Sequence of the second protein:
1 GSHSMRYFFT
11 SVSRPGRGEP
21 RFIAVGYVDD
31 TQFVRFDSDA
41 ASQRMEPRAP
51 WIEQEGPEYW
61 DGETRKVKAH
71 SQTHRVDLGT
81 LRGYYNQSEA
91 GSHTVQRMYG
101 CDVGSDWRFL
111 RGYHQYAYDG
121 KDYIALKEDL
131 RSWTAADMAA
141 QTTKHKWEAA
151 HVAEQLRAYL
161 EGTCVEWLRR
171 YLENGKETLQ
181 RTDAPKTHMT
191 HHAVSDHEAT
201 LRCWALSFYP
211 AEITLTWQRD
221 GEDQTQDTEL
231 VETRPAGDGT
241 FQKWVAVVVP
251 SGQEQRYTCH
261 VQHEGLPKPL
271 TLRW

These two protein chains interact to form a complex.

Sequence of the first protein:
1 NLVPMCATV

Residue-level contacts at the interface:
Residue M45 in the second protein interacts with residue L2 in the first protein (closest heavy-atom distance 3.8 Å).
Residue Y123 in the second protein is in contact with residue V9 in the first protein (closest heavy-atom distance 4.2 Å).
Residue Y7 in the second protein is in contact with residue N1 in the first protein (closest heavy-atom distance 2.8 Å).
Residue Y99 in the second protein is in contact with residue M5 in the first protein (closest heavy-atom distance 3.2 Å).
Residue M5 in the second protein contacts residue N1 in the first protein (closest heavy-atom distance 3.8 Å).
Residue W147 in the second protein contacts residue T8 in the first protein (closest heavy-atom distance 2.8 Å).
Residue Y116 in the second protein contacts residue V9 in the first protein (closest heavy-atom distance 3.4 Å).
Residue Y99 in the second protein is in contact with residue V3 in the first protein (closest heavy-atom distance 3.1 Å).
Residue W167 in the second protein is in contact with residue N1 in the first protein (closest heavy-atom distance 3.2 Å).
Residue H70 in the second protein contacts residue M5 in the first protein (closest heavy-atom distance 3.6 Å).
Residue D77 in the second protein is in contact with residue T8 in the first protein (closest heavy-atom distance 3.4 Å).
Residue K66 in the second protein is in contact with residue V3 in the first protein (closest heavy-atom distance 4.3 Å).
Residue D77 in the second protein contacts residue V9 in the first protein (closest heavy-atom distance 2.8 Å).
Residue W147 in the second protein contacts residue A7 in the first protein (closest heavy-atom distance 3.8 Å).
Residue A69 in the second protein is in contact with residue M5 in the first protein (closest heavy-atom distance 4.3 Å).
Residue Y59 in the second protein contacts residue N1 in the first protein (closest heavy-atom distance 4.3 Å).
Residue K146 in the second protein interacts with residue V9 in the first protein (closest heavy-atom distance 3.2 Å).
Residue F33 in the second protein is in contact with residue N1 in the first protein (closest heavy-atom distance 4.9 Å).
Residue Y159 in the second protein interacts with residue L2 in the first protein (closest heavy-atom distance 3.8 Å).
Residue K66 in the second protein is in contact with residue P4 in the first protein (closest heavy-atom distance 4.2 Å).
Residue R97 in the second protein contacts residue M5 in the first protein (closest heavy-atom distance 3.6 Å).
Residue T73 in the second protein interacts with residue M5 in the first protein (closest heavy-atom distance 2.5 Å).
Residue T143 in the second protein contacts residue V9 in the first protein (closest heavy-atom distance 2.7 Å).
Residue D77 in the second protein is in contact with residue A7 in the first protein (closest heavy-atom distance 4.9 Å).
Residue T142 in the second protein contacts residue V9 in the first protein (closest heavy-atom distance 4.9 Å).
Residue L156 in the second protein interacts with residue V3 in the first protein (closest heavy-atom distance 4.3 Å).
Residue R97 in the second protein interacts with residue A7 in the first protein (closest heavy-atom distance 4.7 Å).
Residue T73 in the second protein contacts residue A7 in the first protein (closest heavy-atom distance 3.6 Å).
Residue E63 in the second protein is in contact with residue L2 in the first protein (closest heavy-atom distance 2.8 Å).
Residue L156 in the second protein is in contact with residue M5 in the first protein (closest heavy-atom distance 4.7 Å).
Residue L81 in the second protein contacts residue V9 in the first protein (closest heavy-atom distance 3.9 Å).
Residue T73 in the second protein is in contact with residue T8 in the first protein (closest heavy-atom distance 4.1 Å).
Residue W147 in the second protein contacts residue V9 in the first protein (closest heavy-atom distance 3.9 Å).
Residue T80 in the second protein interacts with residue V9 in the first protein (closest heavy-atom distance 3.6 Å).
Residue E63 in the second protein interacts with residue N1 in the first protein (closest heavy-atom distance 3.5 Å).
Residue Y84 in the second protein contacts residue V9 in the first protein (closest heavy-atom distance 3.0 Å).
Residue K66 in the second protein is in contact with residue L2 in the first protein (closest heavy-atom distance 2.8 Å).
Residue Y159 in the second protein interacts with residue N1 in the first protein (closest heavy-atom distance 2.6 Å).
Residue F9 in the second protein contacts residue L2 in the first protein (closest heavy-atom distance 3.6 Å).
Residue Y7 in the second protein contacts residue L2 in the first protein (closest heavy-atom distance 3.6 Å).
Residue H114 in the second protein is in contact with residue M5 in the first protein (closest heavy-atom distance 3.8 Å).
Residue T73 in the second protein contacts residue C6 in the first protein (closest heavy-atom distance 4.0 Å).
Residue Y159 in the second protein is in contact with residue V3 in the first protein (closest heavy-atom distance 3.4 Å).
Residue V67 in the second protein interacts with residue L2 in the first protein (closest heavy-atom distance 3.6 Å).
Residue T163 in the second protein is in contact with residue N1 in the first protein (closest heavy-atom distance 3.9 Å).
Residue Y99 in the second protein is in contact with residue L2 in the first protein (closest heavy-atom distance 3.2 Å).
Residue V152 in the second protein is in contact with residue A7 in the first protein (closest heavy-atom distance 3.8 Å).
Residue Y171 in the second protein is in contact with residue N1 in the first protein (closest heavy-atom distance 2.7 Å).
Residue K146 in the second protein is in contact with residue T8 in the first protein (closest heavy-atom distance 2.9 Å).
Residue V76 in the second protein contacts residue T8 in the first protein (closest heavy-atom distance 3.7 Å).
Residue K66 in the second protein interacts with residue N1 in the first protein (closest heavy-atom distance 2.8 Å).